Interface contacts:
Residue Y7 in protein 2 is in contact with residue E1 in protein 1 (closest heavy-atom distance 2.9 Å).
Residue N70 in protein 2 contacts residue R3 in protein 1 (closest heavy-atom distance 3.0 Å).
Residue Y99 in protein 2 contacts residue L2 in protein 1 (closest heavy-atom distance 3.5 Å).
Residue M5 in protein 2 is in contact with residue E1 in protein 1 (closest heavy-atom distance 4.1 Å).
Residue L81 in protein 2 contacts residue I9 in protein 1 (closest heavy-atom distance 3.6 Å).
Residue N80 in protein 2 interacts with residue A8 in protein 1 (closest heavy-atom distance 4.0 Å).
Residue Y159 in protein 2 interacts with residue L2 in protein 1 (closest heavy-atom distance 3.7 Å).
Residue Y116 in protein 2 contacts residue I9 in protein 1 (closest heavy-atom distance 4.0 Å).
Residue S97 in protein 2 contacts residue R5 in protein 1 (closest heavy-atom distance 4.1 Å).
Residue F36 in protein 2 contacts residue L2 in protein 1 (closest heavy-atom distance 3.9 Å).
Residue Y116 in protein 2 contacts residue R5 in protein 1 (closest heavy-atom distance 4.3 Å).
Residue I124 in protein 2 is in contact with residue I9 in protein 1 (closest heavy-atom distance 4.4 Å).
Residue R62 in protein 2 is in contact with residue E1 in protein 1 (closest heavy-atom distance 2.7 Å).
Residue Y123 in protein 2 is in contact with residue I9 in protein 1 (closest heavy-atom distance 3.6 Å).
Residue T69 in protein 2 contacts residue Y6 in protein 1 (closest heavy-atom distance 4.1 Å).
Residue S24 in protein 2 is in contact with residue L2 in protein 1 (closest heavy-atom distance 3.5 Å).
Residue T73 in protein 2 is in contact with residue A8 in protein 1 (closest heavy-atom distance 3.8 Å).
Residue S77 in protein 2 contacts residue I9 in protein 1 (closest heavy-atom distance 2.9 Å).
Residue I66 in protein 2 interacts with residue L2 in protein 1 (closest heavy-atom distance 3.7 Å).
Residue S77 in protein 2 contacts residue A8 in protein 1 (closest heavy-atom distance 3.4 Å).
Residue E76 in protein 2 contacts residue A8 in protein 1 (closest heavy-atom distance 3.7 Å).
Residue L95 in protein 2 is in contact with residue I9 in protein 1 (closest heavy-atom distance 4.3 Å).
Residue Y116 in protein 2 contacts residue R3 in protein 1 (closest heavy-atom distance 3.2 Å).
Residue Y159 in protein 2 interacts with residue E1 in protein 1 (closest heavy-atom distance 2.6 Å).
Residue W147 in protein 2 is in contact with residue I9 in protein 1 (closest heavy-atom distance 3.7 Å).
Residue F33 in protein 2 interacts with residue E1 in protein 1 (closest heavy-atom distance 4.6 Å).
Residue T143 in protein 2 interacts with residue I9 in protein 1 (closest heavy-atom distance 2.6 Å).
Residue N63 in protein 2 is in contact with residue L2 in protein 1 (closest heavy-atom distance 3.0 Å).
Residue Y159 in protein 2 interacts with residue R3 in protein 1 (closest heavy-atom distance 3.5 Å).
Residue I66 in protein 2 interacts with residue S4 in protein 1 (closest heavy-atom distance 3.6 Å).
Residue Q155 in protein 2 interacts with residue W7 in protein 1 (closest heavy-atom distance 3.3 Å).
Residue I66 in protein 2 interacts with residue R3 in protein 1 (closest heavy-atom distance 3.6 Å).
Residue W147 in protein 2 interacts with residue W7 in protein 1 (closest heavy-atom distance 3.6 Å).
Residue K146 in protein 2 is in contact with residue I9 in protein 1 (closest heavy-atom distance 2.9 Å).
Residue T73 in protein 2 interacts with residue W7 in protein 1 (closest heavy-atom distance 3.6 Å).
Residue Y59 in protein 2 contacts residue E1 in protein 1 (closest heavy-atom distance 3.6 Å).
Residue V152 in protein 2 contacts residue W7 in protein 1 (closest heavy-atom distance 3.7 Å).
Residue W167 in protein 2 interacts with residue E1 in protein 1 (closest heavy-atom distance 3.5 Å).
Residue N114 in protein 2 interacts with residue R3 in protein 1 (closest heavy-atom distance 3.3 Å).
Residue Y7 in protein 2 is in contact with residue L2 in protein 1 (closest heavy-atom distance 3.5 Å).
Residue N63 in protein 2 interacts with residue E1 in protein 1 (closest heavy-atom distance 2.9 Å).
Residue Y171 in protein 2 interacts with residue E1 in protein 1 (closest heavy-atom distance 2.8 Å).
Residue N80 in protein 2 contacts residue I9 in protein 1 (closest heavy-atom distance 2.8 Å).
Residue T73 in protein 2 interacts with residue R5 in protein 1 (closest heavy-atom distance 2.8 Å).
Residue A150 in protein 2 is in contact with residue W7 in protein 1 (closest heavy-atom distance 3.4 Å).
Residue Y99 in protein 2 is in contact with residue R5 in protein 1 (closest heavy-atom distance 4.1 Å).
Residue Y84 in protein 2 interacts with residue I9 in protein 1 (closest heavy-atom distance 2.6 Å).
Residue D9 in protein 2 contacts residue R5 in protein 1 (closest heavy-atom distance 2.7 Å).
Residue T69 in protein 2 contacts residue R5 in protein 1 (closest heavy-atom distance 4.4 Å).
Residue W147 in protein 2 interacts with residue A8 in protein 1 (closest heavy-atom distance 2.9 Å).
Residue T163 in protein 2 contacts residue E1 in protein 1 (closest heavy-atom distance 3.7 Å).
Residue F67 in protein 2 interacts with residue L2 in protein 1 (closest heavy-atom distance 3.8 Å).
Residue N70 in protein 2 interacts with residue R5 in protein 1 (closest heavy-atom distance 2.8 Å).
Residue D74 in protein 2 is in contact with residue R5 in protein 1 (closest heavy-atom distance 2.7 Å).
Residue T73 in protein 2 is in contact with residue Y6 in protein 1 (closest heavy-atom distance 3.5 Å).
Residue D156 in protein 2 is in contact with residue R3 in protein 1 (closest heavy-atom distance 3.2 Å).
Residue I66 in protein 2 contacts residue E1 in protein 1 (closest heavy-atom distance 4.2 Å).
Residue N70 in protein 2 is in contact with residue S4 in protein 1 (closest heavy-atom distance 3.5 Å).
Residue K146 in protein 2 is in contact with residue A8 in protein 1 (closest heavy-atom distance 3.6 Å).
Residue Y99 in protein 2 contacts residue R3 in protein 1 (closest heavy-atom distance 3.0 Å).

Sequence of protein 2:
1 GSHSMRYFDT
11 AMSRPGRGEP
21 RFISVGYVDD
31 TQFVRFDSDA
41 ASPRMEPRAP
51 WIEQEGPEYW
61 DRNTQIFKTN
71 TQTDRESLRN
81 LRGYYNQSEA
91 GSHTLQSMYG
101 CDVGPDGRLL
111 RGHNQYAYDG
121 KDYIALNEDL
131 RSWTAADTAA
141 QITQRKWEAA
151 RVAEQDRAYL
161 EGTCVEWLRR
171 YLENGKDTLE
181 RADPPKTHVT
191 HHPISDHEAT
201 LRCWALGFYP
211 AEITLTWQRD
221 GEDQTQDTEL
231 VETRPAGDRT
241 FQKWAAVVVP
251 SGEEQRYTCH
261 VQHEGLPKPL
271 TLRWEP

The following describes two proteins that form a bound complex.

Sequence of protein 1:
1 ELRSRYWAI